This data describes a binding interaction between two proteins.

Residue-level contacts at the interface:
Residue G175 in protein 1 is in contact with residue E133 in protein 2 (closest heavy-atom distance 3.6 Å).
Residue E488 in protein 1 interacts with residue Q116 in protein 2 (closest heavy-atom distance 3.6 Å).
Residue C297 in protein 1 contacts residue D125 in protein 2 (closest heavy-atom distance 3.2 Å).
Residue K303 in protein 1 contacts residue D125 in protein 2 (closest heavy-atom distance 2.8 Å).
Residue H44 in protein 1 interacts with residue E152 in protein 2 (closest heavy-atom distance 3.1 Å).
Residue S341 in protein 1 is in contact with residue D123 in protein 2 (closest heavy-atom distance 2.8 Å).
Residue N255 in protein 1 is in contact with residue F130 in protein 2 (closest heavy-atom distance 3.2 Å).
Residue S293 in protein 1 is in contact with residue L128 in protein 2 (closest heavy-atom distance 3.5 Å).
Residue F121 in protein 1 contacts residue L150 in protein 2 (closest heavy-atom distance 3.7 Å).
Residue R254 in protein 1 is in contact with residue F130 in protein 2 (closest heavy-atom distance 3.6 Å).
Residue R244 in protein 1 is in contact with residue S142 in protein 2 (closest heavy-atom distance 3.1 Å).
Residue N298 in protein 1 is in contact with residue D125 in protein 2 (closest heavy-atom distance 3.1 Å).
Residue C487 in protein 1 is in contact with residue Q116 in protein 2 (closest heavy-atom distance 3.5 Å).
Residue H91 in protein 1 is in contact with residue L161 in protein 2 (closest heavy-atom distance 3.4 Å).
Residue R480 in protein 1 interacts with residue Q119 in protein 2 (closest heavy-atom distance 2.9 Å).
Residue T521 in protein 1 interacts with residue Q119 in protein 2 (closest heavy-atom distance 3.7 Å).
Residue T521 in protein 1 contacts residue V115 in protein 2 (closest heavy-atom distance 3.7 Å).
Residue H91 in protein 1 contacts residue I155 in protein 2 (closest heavy-atom distance 3.0 Å).
Residue N384 in protein 1 contacts residue D123 in protein 2 (closest heavy-atom distance 3.0 Å).
Residue N88 in protein 1 is in contact with residue I155 in protein 2 (closest heavy-atom distance 3.6 Å).
Residue K213 in protein 1 interacts with residue E133 in protein 2 (closest heavy-atom distance 3.6 Å).
Residue H133 in protein 1 is in contact with residue L161 in protein 2 (closest heavy-atom distance 3.3 Å).
Residue K48 in protein 1 is in contact with residue E152 in protein 2 (closest heavy-atom distance 3.4 Å).
Residue K160 in protein 1 is in contact with residue L148 in protein 2 (closest heavy-atom distance 3.5 Å).
Residue N294 in protein 1 interacts with residue L128 in protein 2 (closest heavy-atom distance 2.8 Å).
Residue N294 in protein 1 is in contact with residue L127 in protein 2 (closest heavy-atom distance 3.6 Å).
Residue T261 in protein 1 interacts with residue L127 in protein 2 (closest heavy-atom distance 3.6 Å).
Residue Y174 in protein 1 interacts with residue S134 in protein 2 (closest heavy-atom distance 3.4 Å).
Residue Y522 in protein 1 contacts residue Q119 in protein 2 (closest heavy-atom distance 3.1 Å).
Residue N255 in protein 1 contacts residue A131 in protein 2 (closest heavy-atom distance 3.4 Å).
Residue F121 in protein 1 is in contact with residue L148 in protein 2 (closest heavy-atom distance 3.6 Å).
Residue Y522 in protein 1 contacts residue Q116 in protein 2 (closest heavy-atom distance 3.4 Å).
Residue N88 in protein 1 is in contact with residue E152 in protein 2 (closest heavy-atom distance 2.9 Å).
Residue H91 in protein 1 interacts with residue K157 in protein 2 (closest heavy-atom distance 3.3 Å).
Residue R93 in protein 1 is in contact with residue D158 in protein 2 (closest heavy-atom distance 3.5 Å).
Residue R480 in protein 1 interacts with residue V120 in protein 2 (closest heavy-atom distance 2.7 Å).
Residue L132 in protein 1 is in contact with residue P166 in protein 2 (closest heavy-atom distance 3.4 Å).
Residue A163 in protein 1 contacts residue L145 in protein 2 (closest heavy-atom distance 3.4 Å).
Residue K138 in protein 1 interacts with residue V167 in protein 2 (closest heavy-atom distance 3.1 Å).
Residue L132 in protein 1 contacts residue V167 in protein 2 (closest heavy-atom distance 3.6 Å).
Residue R53 in protein 1 contacts residue I155 in protein 2 (closest heavy-atom distance 3.5 Å).
Residue F528 in protein 1 is in contact with residue K107 in protein 2 (closest heavy-atom distance 3.3 Å).
Residue T125 in protein 1 interacts with residue L148 in protein 2 (closest heavy-atom distance 3.5 Å).
Residue R254 in protein 1 interacts with residue T132 in protein 2 (closest heavy-atom distance 3.3 Å).
Residue H338 in protein 1 is in contact with residue D125 in protein 2 (closest heavy-atom distance 3.6 Å).
Residue Y122 in protein 1 contacts residue E152 in protein 2 (closest heavy-atom distance 2.8 Å).
Residue H91 in protein 1 interacts with residue D158 in protein 2 (closest heavy-atom distance 3.2 Å).
Residue R93 in protein 1 interacts with residue E160 in protein 2 (closest heavy-atom distance 3.1 Å).
Residue R337 in protein 1 contacts residue D123 in protein 2 (closest heavy-atom distance 3.5 Å).
Residue N129 in protein 1 contacts residue K157 in protein 2 (closest heavy-atom distance 2.9 Å).
Residue G518 in protein 1 contacts residue Q119 in protein 2 (closest heavy-atom distance 3.5 Å).
Residue C297 in protein 1 contacts residue L127 in protein 2 (closest heavy-atom distance 3.7 Å).
Residue R342 in protein 1 contacts residue D123 in protein 2 (closest heavy-atom distance 3.7 Å).
Residue K213 in protein 1 contacts residue T132 in protein 2 (closest heavy-atom distance 3.5 Å).
Residue N255 in protein 1 contacts residue T132 in protein 2 (closest heavy-atom distance 2.8 Å).
Residue K180 in protein 1 is in contact with residue E133 in protein 2 (closest heavy-atom distance 3.4 Å).
Residue H92 in protein 1 contacts residue D158 in protein 2 (closest heavy-atom distance 2.8 Å).
Residue D258 in protein 1 is in contact with residue H129 in protein 2 (closest heavy-atom distance 2.9 Å).
Residue R383 in protein 1 interacts with residue D123 in protein 2 (closest heavy-atom distance 3.0 Å).
Residue D258 in protein 1 contacts residue L127 in protein 2 (closest heavy-atom distance 3.6 Å).

Sequence of protein 1:
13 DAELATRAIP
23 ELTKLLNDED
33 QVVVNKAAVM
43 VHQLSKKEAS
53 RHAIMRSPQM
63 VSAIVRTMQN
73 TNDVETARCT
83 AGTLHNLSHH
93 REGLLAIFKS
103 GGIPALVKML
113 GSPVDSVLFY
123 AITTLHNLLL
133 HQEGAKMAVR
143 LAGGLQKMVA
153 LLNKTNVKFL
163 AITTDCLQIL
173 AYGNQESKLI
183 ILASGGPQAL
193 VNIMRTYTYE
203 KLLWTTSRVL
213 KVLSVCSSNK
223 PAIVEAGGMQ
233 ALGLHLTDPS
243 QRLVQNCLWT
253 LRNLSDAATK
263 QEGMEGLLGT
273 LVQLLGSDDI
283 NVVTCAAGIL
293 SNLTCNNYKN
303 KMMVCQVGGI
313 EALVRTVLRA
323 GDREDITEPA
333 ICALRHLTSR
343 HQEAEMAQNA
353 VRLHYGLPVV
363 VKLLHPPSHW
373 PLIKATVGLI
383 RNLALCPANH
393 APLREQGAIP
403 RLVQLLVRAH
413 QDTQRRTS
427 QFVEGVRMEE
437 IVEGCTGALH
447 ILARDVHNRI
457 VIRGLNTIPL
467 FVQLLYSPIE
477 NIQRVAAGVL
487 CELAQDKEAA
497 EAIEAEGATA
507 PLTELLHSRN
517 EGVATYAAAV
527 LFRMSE

Sequence of protein 2:
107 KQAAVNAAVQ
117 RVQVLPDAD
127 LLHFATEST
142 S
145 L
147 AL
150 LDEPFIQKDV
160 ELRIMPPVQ